Contacts between the two chains:
Residue R62 in protein 1 is in contact with residue Y231 in protein 2 (closest heavy-atom distance 3.1 Å).
Residue A275 in protein 1 is in contact with residue R51 in protein 2 (closest heavy-atom distance 2.9 Å).
Residue E32 in protein 1 contacts residue I227 in protein 2 (closest heavy-atom distance 3.4 Å).
Residue A275 in protein 1 contacts residue L49 in protein 2 (closest heavy-atom distance 3.5 Å).
Residue P277 in protein 1 contacts residue M94 in protein 2 (closest heavy-atom distance 3.9 Å).
Residue V63 in protein 1 interacts with residue R222 in protein 2 (closest heavy-atom distance 3.9 Å).
Residue K35 in protein 1 contacts residue L3 in protein 2 (closest heavy-atom distance 4.2 Å).
Residue Y33 in protein 1 is in contact with residue C225 in protein 2 (closest heavy-atom distance 3.8 Å).
Residue F274 in protein 1 is in contact with residue C230 in protein 2 (closest heavy-atom distance 3.8 Å).
Residue E65 in protein 1 is in contact with residue R52 in protein 2 (closest heavy-atom distance 2.8 Å).
Residue T60 in protein 1 interacts with residue V234 in protein 2 (closest heavy-atom distance 3.5 Å).
Residue S68 in protein 1 interacts with residue L49 in protein 2 (closest heavy-atom distance 3.6 Å).
Residue F56 in protein 1 interacts with residue E235 in protein 2 (closest heavy-atom distance 3.9 Å).
Residue E65 in protein 1 interacts with residue M48 in protein 2 (closest heavy-atom distance 3.5 Å).
Residue F278 in protein 1 is in contact with residue Q4 in protein 2 (closest heavy-atom distance 3.7 Å).
Residue E32 in protein 1 interacts with residue A229 in protein 2 (closest heavy-atom distance 3.6 Å).
Residue Y33 in protein 1 interacts with residue I227 in protein 2 (closest heavy-atom distance 3.4 Å).
Residue T60 in protein 1 interacts with residue A232 in protein 2 (closest heavy-atom distance 3.8 Å).
Residue G69 in protein 1 contacts residue L49 in protein 2 (closest heavy-atom distance 3.6 Å).
Residue F274 in protein 1 is in contact with residue R51 in protein 2 (closest heavy-atom distance 4.2 Å).
Residue P277 in protein 1 interacts with residue Q4 in protein 2 (closest heavy-atom distance 4.1 Å).
Residue E32 in protein 1 contacts residue K246 in protein 2 (closest heavy-atom distance 3.9 Å).
Residue Y36 in protein 1 is in contact with residue L97 in protein 2 (closest heavy-atom distance 3.9 Å).
Residue R62 in protein 1 interacts with residue V234 in protein 2 (closest heavy-atom distance 4.2 Å).
Residue M70 in protein 1 is in contact with residue L50 in protein 2 (closest heavy-atom distance 4.1 Å).
Residue I74 in protein 1 is in contact with residue A232 in protein 2 (closest heavy-atom distance 3.9 Å).
Residue G25 in protein 1 contacts residue C230 in protein 2 (closest heavy-atom distance 4.2 Å).
Residue G28 in protein 1 interacts with residue A229 in protein 2 (closest heavy-atom distance 3.7 Å).
Residue E65 in protein 1 is in contact with residue L50 in protein 2 (closest heavy-atom distance 3.0 Å).
Residue V63 in protein 1 contacts residue M223 in protein 2 (closest heavy-atom distance 3.9 Å).
Residue S68 in protein 1 is in contact with residue G46 in protein 2 (closest heavy-atom distance 4.1 Å).
Residue S68 in protein 1 is in contact with residue A47 in protein 2 (closest heavy-atom distance 2.8 Å).
Residue I74 in protein 1 contacts residue C230 in protein 2 (closest heavy-atom distance 3.7 Å).
Residue Q77 in protein 1 is in contact with residue Y231 in protein 2 (closest heavy-atom distance 3.0 Å).
Residue I74 in protein 1 contacts residue Y231 in protein 2 (closest heavy-atom distance 4.0 Å).
Residue R62 in protein 1 interacts with residue A232 in protein 2 (closest heavy-atom distance 3.5 Å).
Residue F56 in protein 1 is in contact with residue A244 in protein 2 (closest heavy-atom distance 3.4 Å).
Residue F56 in protein 1 interacts with residue H236 in protein 2 (closest heavy-atom distance 3.3 Å).
Residue K48 in protein 1 interacts with residue Y231 in protein 2 (closest heavy-atom distance 3.0 Å).
Residue Y36 in protein 1 is in contact with residue L3 in protein 2 (closest heavy-atom distance 3.6 Å).
Residue Y33 in protein 1 contacts residue A229 in protein 2 (closest heavy-atom distance 3.2 Å).
Residue E32 in protein 1 is in contact with residue E249 in protein 2 (closest heavy-atom distance 3.5 Å).
Residue K48 in protein 1 is in contact with residue A229 in protein 2 (closest heavy-atom distance 4.2 Å).
Residue D276 in protein 1 contacts residue Q4 in protein 2 (closest heavy-atom distance 3.6 Å).
Residue F56 in protein 1 contacts residue V234 in protein 2 (closest heavy-atom distance 3.4 Å).
Residue T66 in protein 1 is in contact with residue A47 in protein 2 (closest heavy-atom distance 3.3 Å).
Residue E65 in protein 1 contacts residue L49 in protein 2 (closest heavy-atom distance 3.4 Å).
Residue P61 in protein 1 interacts with residue R222 in protein 2 (closest heavy-atom distance 3.6 Å).
Residue E32 in protein 1 contacts residue G228 in protein 2 (closest heavy-atom distance 3.7 Å).
Residue Q77 in protein 1 interacts with residue V234 in protein 2 (closest heavy-atom distance 3.5 Å).
Residue A67 in protein 1 interacts with residue A47 in protein 2 (closest heavy-atom distance 3.7 Å).
Residue F27 in protein 1 interacts with residue A229 in protein 2 (closest heavy-atom distance 4.1 Å).
Residue Y36 in protein 1 contacts residue I227 in protein 2 (closest heavy-atom distance 3.3 Å).
Residue Y36 in protein 1 contacts residue M94 in protein 2 (closest heavy-atom distance 3.4 Å).
Residue F274 in protein 1 is in contact with residue C225 in protein 2 (closest heavy-atom distance 3.4 Å).
Residue V63 in protein 1 contacts residue A232 in protein 2 (closest heavy-atom distance 3.6 Å).
Residue I212 in protein 1 contacts residue R222 in protein 2 (closest heavy-atom distance 3.9 Å).
Residue Q77 in protein 1 interacts with residue A244 in protein 2 (closest heavy-atom distance 3.5 Å).
Residue P223 in protein 1 contacts residue L49 in protein 2 (closest heavy-atom distance 3.5 Å).
Residue F274 in protein 1 contacts residue A224 in protein 2 (closest heavy-atom distance 4.2 Å).

This data describes a binding interaction between two proteins.

Sequence of protein 2:
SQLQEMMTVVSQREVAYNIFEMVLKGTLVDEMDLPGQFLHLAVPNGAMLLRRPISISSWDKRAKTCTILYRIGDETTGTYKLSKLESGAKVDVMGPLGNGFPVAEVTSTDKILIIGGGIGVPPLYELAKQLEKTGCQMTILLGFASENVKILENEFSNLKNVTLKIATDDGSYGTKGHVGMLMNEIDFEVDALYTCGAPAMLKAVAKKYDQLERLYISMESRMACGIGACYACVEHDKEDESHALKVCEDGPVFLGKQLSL

Sequence of protein 1:
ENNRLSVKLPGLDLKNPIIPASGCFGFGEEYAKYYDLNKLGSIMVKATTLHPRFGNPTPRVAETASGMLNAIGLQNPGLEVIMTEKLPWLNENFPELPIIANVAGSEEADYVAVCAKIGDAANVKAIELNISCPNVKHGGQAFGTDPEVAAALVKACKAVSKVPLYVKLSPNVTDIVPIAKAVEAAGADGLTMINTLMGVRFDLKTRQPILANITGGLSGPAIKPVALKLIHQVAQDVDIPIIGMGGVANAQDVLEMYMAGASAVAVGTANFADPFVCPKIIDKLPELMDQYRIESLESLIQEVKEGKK